Residue-level contacts at the interface:
Residue L349 in protein 1 interacts with residue G15 in protein 2 (closest heavy-atom distance 4.5 Å).
Residue G168 in protein 1 interacts with residue L9 in protein 2 (closest heavy-atom distance 4.4 Å).
Residue S344 in protein 1 is in contact with residue L18 in protein 2 (closest heavy-atom distance 3.7 Å).
Residue D24 in protein 1 contacts residue L18 in protein 2 (closest heavy-atom distance 3.8 Å).
Residue G23 in protein 1 interacts with residue R19 in protein 2 (closest heavy-atom distance 2.7 Å).
Residue M355 in protein 1 contacts residue L8 in protein 2 (closest heavy-atom distance 3.6 Å).
Residue T351 in protein 1 is in contact with residue L8 in protein 2 (closest heavy-atom distance 3.4 Å).
Residue G23 in protein 1 is in contact with residue F16 in protein 2 (closest heavy-atom distance 4.7 Å).
Residue I341 in protein 1 is in contact with residue L18 in protein 2 (closest heavy-atom distance 3.7 Å).
Residue T351 in protein 1 contacts residue A11 in protein 2 (closest heavy-atom distance 3.5 Å).
Residue E167 in protein 1 interacts with residue R13 in protein 2 (closest heavy-atom distance 4.5 Å).
Residue T148 in protein 1 is in contact with residue R13 in protein 2 (closest heavy-atom distance 2.9 Å).
Residue G146 in protein 1 contacts residue R13 in protein 2 (closest heavy-atom distance 3.7 Å).
Residue P27 in protein 1 interacts with residue V21 in protein 2 (closest heavy-atom distance 4.7 Å).
Residue L349 in protein 1 interacts with residue L8 in protein 2 (closest heavy-atom distance 3.9 Å).
Residue I345 in protein 1 contacts residue F16 in protein 2 (closest heavy-atom distance 3.9 Å).
Residue G168 in protein 1 is in contact with residue R5 in protein 2 (closest heavy-atom distance 3.5 Å).
Residue D25 in protein 1 interacts with residue R19 in protein 2 (closest heavy-atom distance 2.8 Å).
Residue G23 in protein 1 contacts residue L18 in protein 2 (closest heavy-atom distance 3.4 Å).
Residue D24 in protein 1 contacts residue R19 in protein 2 (closest heavy-atom distance 2.8 Å).
Residue D25 in protein 1 interacts with residue L18 in protein 2 (closest heavy-atom distance 3.6 Å).
Residue T351 in protein 1 contacts residue A4 in protein 2 (closest heavy-atom distance 4.8 Å).
Residue L349 in protein 1 is in contact with residue A11 in protein 2 (closest heavy-atom distance 4.3 Å).
Residue L349 in protein 1 contacts residue I12 in protein 2 (closest heavy-atom distance 3.8 Å).
Residue F21 in protein 1 contacts residue R19 in protein 2 (closest heavy-atom distance 4.2 Å).
Residue Y143 in protein 1 contacts residue I12 in protein 2 (closest heavy-atom distance 3.6 Å).
Residue R28 in protein 1 contacts residue V21 in protein 2 (closest heavy-atom distance 4.0 Å).
Residue D24 in protein 1 interacts with residue V21 in protein 2 (closest heavy-atom distance 3.5 Å).
Residue G146 in protein 1 is in contact with residue I12 in protein 2 (closest heavy-atom distance 4.0 Å).
Residue R147 in protein 1 contacts residue I12 in protein 2 (closest heavy-atom distance 4.2 Å).
Residue L346 in protein 1 contacts residue I12 in protein 2 (closest heavy-atom distance 4.1 Å).
Residue L349 in protein 1 contacts residue F16 in protein 2 (closest heavy-atom distance 3.9 Å).
Residue T148 in protein 1 contacts residue L9 in protein 2 (closest heavy-atom distance 3.8 Å).
Residue T148 in protein 1 interacts with residue I12 in protein 2 (closest heavy-atom distance 3.9 Å).
Residue I345 in protein 1 interacts with residue G15 in protein 2 (closest heavy-atom distance 4.9 Å).
Residue T351 in protein 1 is in contact with residue D7 in protein 2 (closest heavy-atom distance 4.1 Å).
Residue R147 in protein 1 interacts with residue R13 in protein 2 (closest heavy-atom distance 4.8 Å).
Residue Y143 in protein 1 contacts residue L9 in protein 2 (closest heavy-atom distance 4.3 Å).
Residue E167 in protein 1 interacts with residue R5 in protein 2 (closest heavy-atom distance 3.2 Å).
Residue E167 in protein 1 contacts residue L9 in protein 2 (closest heavy-atom distance 3.7 Å).
Residue S348 in protein 1 is in contact with residue F16 in protein 2 (closest heavy-atom distance 3.6 Å).
Residue G23 in protein 1 is in contact with residue Q17 in protein 2 (closest heavy-atom distance 4.6 Å).
Residue A22 in protein 1 interacts with residue R19 in protein 2 (closest heavy-atom distance 2.9 Å).
Residue F352 in protein 1 is in contact with residue L8 in protein 2 (closest heavy-atom distance 4.1 Å).
Residue D25 in protein 1 is in contact with residue V21 in protein 2 (closest heavy-atom distance 3.0 Å).
Residue Y169 in protein 1 interacts with residue R5 in protein 2 (closest heavy-atom distance 4.0 Å).
Residue I345 in protein 1 is in contact with residue L18 in protein 2 (closest heavy-atom distance 3.9 Å).
Residue A26 in protein 1 is in contact with residue V21 in protein 2 (closest heavy-atom distance 3.5 Å).
Residue Q354 in protein 1 contacts residue A4 in protein 2 (closest heavy-atom distance 3.6 Å).
Residue D25 in protein 1 interacts with residue R20 in protein 2 (closest heavy-atom distance 2.7 Å).
Residue L346 in protein 1 is in contact with residue L8 in protein 2 (closest heavy-atom distance 4.1 Å).

The following describes two proteins that form a bound complex.

Sequence of protein 2:
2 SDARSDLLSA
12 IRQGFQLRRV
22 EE

Sequence of protein 1:
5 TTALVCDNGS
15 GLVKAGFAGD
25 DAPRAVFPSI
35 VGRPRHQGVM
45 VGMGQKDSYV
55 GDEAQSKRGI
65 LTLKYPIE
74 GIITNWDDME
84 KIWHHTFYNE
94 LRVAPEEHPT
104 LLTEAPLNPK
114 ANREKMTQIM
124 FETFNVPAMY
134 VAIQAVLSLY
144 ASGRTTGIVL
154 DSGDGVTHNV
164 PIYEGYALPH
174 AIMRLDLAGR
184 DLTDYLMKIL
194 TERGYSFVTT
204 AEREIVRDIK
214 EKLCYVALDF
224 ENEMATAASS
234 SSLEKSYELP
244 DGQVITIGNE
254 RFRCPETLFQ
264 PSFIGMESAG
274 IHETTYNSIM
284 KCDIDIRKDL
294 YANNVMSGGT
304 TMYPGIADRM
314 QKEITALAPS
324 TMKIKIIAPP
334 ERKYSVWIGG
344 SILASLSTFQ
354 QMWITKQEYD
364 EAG